Sequence of chain A:
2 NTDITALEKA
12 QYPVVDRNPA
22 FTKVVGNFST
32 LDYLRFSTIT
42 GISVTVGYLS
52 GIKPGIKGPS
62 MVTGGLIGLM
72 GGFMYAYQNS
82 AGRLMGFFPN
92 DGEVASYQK

The following describes two proteins that form a bound complex.

Residue-level contacts at the interface:
Residue Y49 in chain A is in contact with residue A85 in chain B (closest heavy-atom distance 3.5 Å).
Residue V45 in chain A interacts with residue A85 in chain B (closest heavy-atom distance 4.9 Å).
Residue I43 in chain A contacts residue A92 in chain B (closest heavy-atom distance 3.4 Å).
Residue Y49 in chain A is in contact with residue D79 in chain B (closest heavy-atom distance 3.7 Å).
Residue K58 in chain A is in contact with residue N81 in chain B (closest heavy-atom distance 4.6 Å).
Residue L32 in chain A is in contact with residue K102 in chain B (closest heavy-atom distance 3.6 Å).
Residue Y49 in chain A interacts with residue N81 in chain B (closest heavy-atom distance 3.3 Å).
Residue T39 in chain A interacts with residue A92 in chain B (closest heavy-atom distance 3.1 Å).
Residue L35 in chain A interacts with residue V94 in chain B (closest heavy-atom distance 5.0 Å).
Residue T31 in chain A interacts with residue K102 in chain B (closest heavy-atom distance 3.4 Å).
Residue T46 in chain A is in contact with residue G89 in chain B (closest heavy-atom distance 3.2 Å).
Residue V45 in chain A is in contact with residue Y84 in chain B (closest heavy-atom distance 4.9 Å).
Residue M62 in chain A interacts with residue N81 in chain B (closest heavy-atom distance 3.9 Å).
Residue T39 in chain A contacts residue G95 in chain B (closest heavy-atom distance 3.7 Å).
Residue M62 in chain A interacts with residue A85 in chain B (closest heavy-atom distance 4.5 Å).
Residue G42 in chain A interacts with residue A88 in chain B (closest heavy-atom distance 4.1 Å).
Residue Y76 in chain A is in contact with residue W99 in chain B (closest heavy-atom distance 3.1 Å).
Residue L35 in chain A contacts residue W99 in chain B (closest heavy-atom distance 3.4 Å).
Residue R36 in chain A interacts with residue W99 in chain B (closest heavy-atom distance 3.1 Å).
Residue L32 in chain A is in contact with residue G98 in chain B (closest heavy-atom distance 4.6 Å).
Residue L35 in chain A is in contact with residue G98 in chain B (closest heavy-atom distance 3.4 Å).
Residue K58 in chain A is in contact with residue K80 in chain B (closest heavy-atom distance 4.6 Å).
Residue G42 in chain A contacts residue A92 in chain B (closest heavy-atom distance 3.9 Å).
Residue T39 in chain A is in contact with residue W99 in chain B (closest heavy-atom distance 4.5 Å).
Residue M62 in chain A is in contact with residue Y84 in chain B (closest heavy-atom distance 3.8 Å).
Residue T46 in chain A interacts with residue A88 in chain B (closest heavy-atom distance 3.5 Å).
Residue Y49 in chain A interacts with residue R82 in chain B (closest heavy-atom distance 3.3 Å).
Residue L35 in chain A contacts residue G95 in chain B (closest heavy-atom distance 3.5 Å).
Residue T46 in chain A is in contact with residue A85 in chain B (closest heavy-atom distance 3.3 Å).
Residue L35 in chain A interacts with residue K102 in chain B (closest heavy-atom distance 4.1 Å).
Residue T39 in chain A is in contact with residue S96 in chain B (closest heavy-atom distance 4.2 Å).
Residue G59 in chain A interacts with residue N81 in chain B (closest heavy-atom distance 3.6 Å).
Residue S38 in chain A interacts with residue V91 in chain B (closest heavy-atom distance 3.8 Å).
Residue T39 in chain A is in contact with residue V91 in chain B (closest heavy-atom distance 4.3 Å).
Residue V45 in chain A interacts with residue A88 in chain B (closest heavy-atom distance 3.8 Å).
Residue L32 in chain A interacts with residue W99 in chain B (closest heavy-atom distance 4.2 Å).
Residue K58 in chain A contacts residue D79 in chain B (closest heavy-atom distance 3.6 Å).

Sequence of chain B:
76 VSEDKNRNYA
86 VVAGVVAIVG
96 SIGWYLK